This data describes a binding interaction between two proteins.

Sequence of the second protein:
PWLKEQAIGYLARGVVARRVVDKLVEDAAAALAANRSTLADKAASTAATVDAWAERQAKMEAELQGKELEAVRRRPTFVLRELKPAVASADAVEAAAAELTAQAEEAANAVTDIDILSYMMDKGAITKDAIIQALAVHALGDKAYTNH

Sequence of the first protein:
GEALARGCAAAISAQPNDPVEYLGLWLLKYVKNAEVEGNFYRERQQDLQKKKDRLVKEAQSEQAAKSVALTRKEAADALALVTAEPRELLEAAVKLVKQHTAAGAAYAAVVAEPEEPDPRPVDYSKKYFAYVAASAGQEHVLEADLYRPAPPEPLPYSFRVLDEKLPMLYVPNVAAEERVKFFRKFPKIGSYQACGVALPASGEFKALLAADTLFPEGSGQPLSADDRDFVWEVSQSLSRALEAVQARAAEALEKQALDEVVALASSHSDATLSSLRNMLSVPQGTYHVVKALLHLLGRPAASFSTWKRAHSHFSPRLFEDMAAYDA

Interface contacts:
Residue A26 in the first protein contacts residue L136 in the second protein (closest heavy-atom distance 3.3 Å).
Residue S30 in the first protein contacts residue L136 in the second protein (closest heavy-atom distance 4.3 Å).
Residue L21 in the first protein interacts with residue L128 in the second protein (closest heavy-atom distance 3.5 Å).
Residue A22 in the first protein contacts residue Y135 in the second protein (closest heavy-atom distance 4.0 Å).
Residue E19 in the first protein is in contact with residue Y135 in the second protein (closest heavy-atom distance 4.5 Å).
Residue G18 in the first protein interacts with residue L128 in the second protein (closest heavy-atom distance 3.8 Å).
Residue A22 in the first protein contacts residue L128 in the second protein (closest heavy-atom distance 3.4 Å).
Residue E19 in the first protein contacts residue Q131 in the second protein (closest heavy-atom distance 4.8 Å).
Residue I29 in the first protein contacts residue L136 in the second protein (closest heavy-atom distance 3.7 Å).
Residue A22 in the first protein is in contact with residue A132 in the second protein (closest heavy-atom distance 3.8 Å).
Residue A26 in the first protein contacts residue A132 in the second protein (closest heavy-atom distance 4.2 Å).
Residue R23 in the first protein interacts with residue Y135 in the second protein (closest heavy-atom distance 3.4 Å).
Residue A22 in the first protein is in contact with residue Q131 in the second protein (closest heavy-atom distance 4.0 Å).
Residue A26 in the first protein is in contact with residue Y135 in the second protein (closest heavy-atom distance 4.1 Å).
Residue C25 in the first protein interacts with residue L128 in the second protein (closest heavy-atom distance 3.6 Å).
Residue C25 in the first protein is in contact with residue A132 in the second protein (closest heavy-atom distance 4.2 Å).